Sequence of the second protein:
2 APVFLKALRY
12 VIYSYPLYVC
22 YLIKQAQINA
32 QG

Residue-level contacts at the interface:
Residue N380 in the first protein is in contact with residue A31 in the second protein (closest heavy-atom distance 4.3 Å).
Residue F397 in the first protein is in contact with residue L18 in the second protein (closest heavy-atom distance 4.8 Å).
Residue W288 in the first protein is in contact with residue V20 in the second protein (closest heavy-atom distance 4.7 Å).
Residue A330 in the first protein is in contact with residue Y11 in the second protein (closest heavy-atom distance 3.9 Å).
Residue R327 in the first protein is in contact with residue R10 in the second protein (closest heavy-atom distance 5.0 Å).
Residue D340 in the first protein interacts with residue K7 in the second protein (closest heavy-atom distance 4.7 Å).
Residue N383 in the first protein is in contact with residue Q32 in the second protein (closest heavy-atom distance 2.9 Å).
Residue N401 in the first protein contacts residue R10 in the second protein (closest heavy-atom distance 4.0 Å).
Residue A330 in the first protein contacts residue Y14 in the second protein (closest heavy-atom distance 3.5 Å).
Residue I297 in the first protein contacts residue Y16 in the second protein (closest heavy-atom distance 4.1 Å).
Residue M393 in the first protein interacts with residue C21 in the second protein (closest heavy-atom distance 3.6 Å).
Residue S339 in the first protein interacts with residue A2 in the second protein (closest heavy-atom distance 3.6 Å).
Residue F403 in the first protein interacts with residue Y14 in the second protein (closest heavy-atom distance 4.0 Å).
Residue N328 in the first protein is in contact with residue Y14 in the second protein (closest heavy-atom distance 4.8 Å).
Residue C292 in the first protein contacts residue I24 in the second protein (closest heavy-atom distance 4.5 Å).
Residue V329 in the first protein contacts residue Y11 in the second protein (closest heavy-atom distance 4.4 Å).
Residue D340 in the first protein contacts residue A2 in the second protein (closest heavy-atom distance 3.2 Å).
Residue N380 in the first protein is in contact with residue Q28 in the second protein (closest heavy-atom distance 3.5 Å).
Residue I382 in the first protein interacts with residue Q28 in the second protein (closest heavy-atom distance 4.6 Å).
Residue G384 in the first protein is in contact with residue Q28 in the second protein (closest heavy-atom distance 3.4 Å).
Residue G400 in the first protein is in contact with residue R10 in the second protein (closest heavy-atom distance 4.4 Å).
Residue R381 in the first protein contacts residue A31 in the second protein (closest heavy-atom distance 3.9 Å).
Residue I297 in the first protein contacts residue V20 in the second protein (closest heavy-atom distance 4.0 Å).
Residue V291 in the first protein interacts with residue I24 in the second protein (closest heavy-atom distance 4.0 Å).
Residue F294 in the first protein is in contact with residue I24 in the second protein (closest heavy-atom distance 4.3 Å).
Residue P293 in the first protein contacts residue A27 in the second protein (closest heavy-atom distance 4.4 Å).
Residue L389 in the first protein interacts with residue I24 in the second protein (closest heavy-atom distance 3.7 Å).
Residue I297 in the first protein contacts residue L23 in the second protein (closest heavy-atom distance 3.9 Å).
Residue R381 in the first protein interacts with residue Q32 in the second protein (closest heavy-atom distance 3.0 Å).
Residue N328 in the first protein is in contact with residue P3 in the second protein (closest heavy-atom distance 4.9 Å).
Residue F294 in the first protein interacts with residue A27 in the second protein (closest heavy-atom distance 4.4 Å).
Residue N401 in the first protein interacts with residue I13 in the second protein (closest heavy-atom distance 4.0 Å).
Residue N328 in the first protein is in contact with residue A2 in the second protein (closest heavy-atom distance 3.6 Å).
Residue N328 in the first protein interacts with residue L6 in the second protein (closest heavy-atom distance 4.2 Å).
Residue N328 in the first protein interacts with residue R10 in the second protein (closest heavy-atom distance 3.7 Å).
Residue I382 in the first protein is in contact with residue Q32 in the second protein (closest heavy-atom distance 4.8 Å).
Residue C292 in the first protein contacts residue V20 in the second protein (closest heavy-atom distance 4.3 Å).
Residue F397 in the first protein contacts residue Y14 in the second protein (closest heavy-atom distance 3.6 Å).
Residue N328 in the first protein interacts with residue K7 in the second protein (closest heavy-atom distance 4.3 Å).
Residue V329 in the first protein interacts with residue K7 in the second protein (closest heavy-atom distance 2.5 Å).
Residue F300 in the first protein is in contact with residue Y16 in the second protein (closest heavy-atom distance 3.8 Å).
Residue A330 in the first protein is in contact with residue K7 in the second protein (closest heavy-atom distance 4.7 Å).
Residue N401 in the first protein is in contact with residue Y14 in the second protein (closest heavy-atom distance 3.2 Å).
Residue F397 in the first protein interacts with residue P17 in the second protein (closest heavy-atom distance 3.4 Å).
Residue S339 in the first protein interacts with residue K7 in the second protein (closest heavy-atom distance 3.1 Å).
Residue M393 in the first protein interacts with residue P17 in the second protein (closest heavy-atom distance 3.5 Å).
Residue F397 in the first protein interacts with residue I13 in the second protein (closest heavy-atom distance 5.0 Å).
Residue S402 in the first protein interacts with residue R10 in the second protein (closest heavy-atom distance 4.5 Å).
Residue V329 in the first protein contacts residue R10 in the second protein (closest heavy-atom distance 4.8 Å).
Residue N383 in the first protein is in contact with residue Q28 in the second protein (closest heavy-atom distance 4.2 Å).
Residue F294 in the first protein interacts with residue L23 in the second protein (closest heavy-atom distance 3.7 Å).
Residue P293 in the first protein interacts with residue I24 in the second protein (closest heavy-atom distance 4.8 Å).
Residue R381 in the first protein interacts with residue Q28 in the second protein (closest heavy-atom distance 4.2 Å).
Residue S333 in the first protein is in contact with residue K7 in the second protein (closest heavy-atom distance 4.4 Å).
Residue L389 in the first protein is in contact with residue C21 in the second protein (closest heavy-atom distance 4.1 Å).

Sequence of the first protein:
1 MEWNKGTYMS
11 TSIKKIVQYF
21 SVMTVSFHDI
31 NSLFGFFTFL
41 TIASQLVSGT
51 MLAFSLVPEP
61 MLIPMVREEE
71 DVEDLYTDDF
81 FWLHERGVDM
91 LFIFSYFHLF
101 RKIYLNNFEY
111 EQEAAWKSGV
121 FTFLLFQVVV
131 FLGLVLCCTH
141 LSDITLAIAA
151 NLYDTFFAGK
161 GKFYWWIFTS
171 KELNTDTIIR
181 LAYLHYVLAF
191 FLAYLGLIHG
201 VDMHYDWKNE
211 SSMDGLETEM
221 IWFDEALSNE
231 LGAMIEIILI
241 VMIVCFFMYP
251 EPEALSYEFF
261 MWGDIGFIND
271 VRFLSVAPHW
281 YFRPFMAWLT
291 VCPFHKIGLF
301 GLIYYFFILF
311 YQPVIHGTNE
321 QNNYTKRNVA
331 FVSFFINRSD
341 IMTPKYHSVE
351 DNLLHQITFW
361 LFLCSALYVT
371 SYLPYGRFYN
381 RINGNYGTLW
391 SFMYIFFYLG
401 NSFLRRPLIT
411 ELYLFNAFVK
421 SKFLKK

The following describes two proteins that form a bound complex.